Sequence of chain A:
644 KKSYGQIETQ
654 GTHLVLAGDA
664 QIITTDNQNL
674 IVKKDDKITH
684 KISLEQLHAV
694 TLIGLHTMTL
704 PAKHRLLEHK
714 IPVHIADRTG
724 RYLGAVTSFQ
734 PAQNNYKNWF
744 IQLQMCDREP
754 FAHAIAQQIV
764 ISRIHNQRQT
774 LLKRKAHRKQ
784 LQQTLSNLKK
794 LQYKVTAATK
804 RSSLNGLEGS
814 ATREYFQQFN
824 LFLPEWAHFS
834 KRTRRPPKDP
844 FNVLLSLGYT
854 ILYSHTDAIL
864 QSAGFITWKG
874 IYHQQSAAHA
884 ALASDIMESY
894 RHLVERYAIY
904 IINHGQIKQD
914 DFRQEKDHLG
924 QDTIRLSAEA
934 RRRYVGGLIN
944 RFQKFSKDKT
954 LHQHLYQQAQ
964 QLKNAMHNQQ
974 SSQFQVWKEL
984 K

Contacts between the two chains:
Residue G654 in chain A is in contact with residue M4 in chain B (closest heavy-atom distance 3.9 Å).
Residue L657 in chain A contacts residue L99 in chain B (closest heavy-atom distance 4.2 Å).
Residue L657 in chain A contacts residue I97 in chain B (closest heavy-atom distance 3.8 Å).
Residue V658 in chain A is in contact with residue L99 in chain B (closest heavy-atom distance 3.3 Å).
Residue I942 in chain A is in contact with residue V98 in chain B (closest heavy-atom distance 3.6 Å).
Residue T655 in chain A is in contact with residue A96 in chain B (closest heavy-atom distance 3.6 Å).
Residue G939 in chain A is in contact with residue V98 in chain B (closest heavy-atom distance 4.0 Å).
Residue T655 in chain A is in contact with residue I97 in chain B (closest heavy-atom distance 4.1 Å).
Residue Q653 in chain A contacts residue M4 in chain B (closest heavy-atom distance 3.5 Å).
Residue V938 in chain A contacts residue V98 in chain B (closest heavy-atom distance 3.8 Å).
Residue H656 in chain A interacts with residue A96 in chain B (closest heavy-atom distance 3.6 Å).
Residue G648 in chain A is in contact with residue P94 in chain B (closest heavy-atom distance 3.3 Å).
Residue E688 in chain A is in contact with residue K43 in chain B (closest heavy-atom distance 3.0 Å).
Residue Y647 in chain A interacts with residue A96 in chain B (closest heavy-atom distance 3.6 Å).
Residue V658 in chain A contacts residue V98 in chain B (closest heavy-atom distance 4.0 Å).
Residue K644 in chain A contacts residue I97 in chain B (closest heavy-atom distance 4.2 Å).
Residue I650 in chain A interacts with residue P94 in chain B (closest heavy-atom distance 3.6 Å).
Residue I650 in chain A contacts residue A95 in chain B (closest heavy-atom distance 4.0 Å).
Residue E688 in chain A contacts residue R47 in chain B (closest heavy-atom distance 2.3 Å).
Residue S646 in chain A contacts residue A96 in chain B (closest heavy-atom distance 4.0 Å).
Residue G648 in chain A interacts with residue A95 in chain B (closest heavy-atom distance 2.6 Å).
Residue S646 in chain A interacts with residue P94 in chain B (closest heavy-atom distance 3.5 Å).
Residue H656 in chain A interacts with residue I97 in chain B (closest heavy-atom distance 3.8 Å).
Residue E688 in chain A contacts residue M4 in chain B (closest heavy-atom distance 3.3 Å).
Residue Q689 in chain A contacts residue S41 in chain B (closest heavy-atom distance 3.5 Å).
Residue Q671 in chain A interacts with residue K28 in chain B (closest heavy-atom distance 4.0 Å).
Residue I650 in chain A contacts residue K76 in chain B (closest heavy-atom distance 3.9 Å).
Residue V675 in chain A interacts with residue L99 in chain B (closest heavy-atom distance 3.7 Å).
Residue I685 in chain A is in contact with residue I97 in chain B (closest heavy-atom distance 4.2 Å).
Residue K645 in chain A interacts with residue A96 in chain B (closest heavy-atom distance 4.1 Å).
Residue Q649 in chain A contacts residue A95 in chain B (closest heavy-atom distance 3.2 Å).
Residue H712 in chain A is in contact with residue R47 in chain B (closest heavy-atom distance 3.8 Å).
Residue V658 in chain A interacts with residue I97 in chain B (closest heavy-atom distance 2.9 Å).
Residue I650 in chain A is in contact with residue L93 in chain B (closest heavy-atom distance 3.5 Å).
Residue R935 in chain A is in contact with residue V98 in chain B (closest heavy-atom distance 4.0 Å).
Residue R935 in chain A contacts residue L99 in chain B (closest heavy-atom distance 4.0 Å).
Residue Q653 in chain A is in contact with residue K43 in chain B (closest heavy-atom distance 4.2 Å).
Residue E688 in chain A is in contact with residue S41 in chain B (closest heavy-atom distance 3.5 Å).
Residue Q671 in chain A interacts with residue Y29 in chain B (closest heavy-atom distance 3.7 Å).
Residue K645 in chain A contacts residue V98 in chain B (closest heavy-atom distance 3.7 Å).
Residue G648 in chain A interacts with residue L93 in chain B (closest heavy-atom distance 3.4 Å).
Residue L690 in chain A contacts residue K43 in chain B (closest heavy-atom distance 3.5 Å).
Residue Q649 in chain A contacts residue L93 in chain B (closest heavy-atom distance 3.8 Å).
Residue S686 in chain A contacts residue Y29 in chain B (closest heavy-atom distance 3.8 Å).
Residue H683 in chain A is in contact with residue I97 in chain B (closest heavy-atom distance 3.3 Å).
Residue Q689 in chain A interacts with residue M4 in chain B (closest heavy-atom distance 3.8 Å).
Residue G661 in chain A is in contact with residue L99 in chain B (closest heavy-atom distance 3.8 Å).
Residue Y647 in chain A interacts with residue V98 in chain B (closest heavy-atom distance 3.6 Å).
Residue T655 in chain A interacts with residue P94 in chain B (closest heavy-atom distance 3.3 Å).
Residue N672 in chain A is in contact with residue K28 in chain B (closest heavy-atom distance 3.3 Å).
Residue Q664 in chain A interacts with residue L99 in chain B (closest heavy-atom distance 4.0 Å).
Residue T655 in chain A contacts residue A95 in chain B (closest heavy-atom distance 3.0 Å).
Residue T682 in chain A interacts with residue L99 in chain B (closest heavy-atom distance 3.6 Å).
Residue L659 in chain A contacts residue L99 in chain B (closest heavy-atom distance 4.2 Å).
Residue K644 in chain A is in contact with residue L99 in chain B (closest heavy-atom distance 3.8 Å).
Residue I942 in chain A is in contact with residue A96 in chain B (closest heavy-atom distance 4.1 Å).
Residue H656 in chain A interacts with residue A95 in chain B (closest heavy-atom distance 3.1 Å).
Residue E688 in chain A is in contact with residue F42 in chain B (closest heavy-atom distance 3.8 Å).
Residue A660 in chain A contacts residue L99 in chain B (closest heavy-atom distance 4.2 Å).
Residue T652 in chain A is in contact with residue M4 in chain B (closest heavy-atom distance 3.8 Å).

These two protein chains interact to form a complex.

Sequence of chain B:
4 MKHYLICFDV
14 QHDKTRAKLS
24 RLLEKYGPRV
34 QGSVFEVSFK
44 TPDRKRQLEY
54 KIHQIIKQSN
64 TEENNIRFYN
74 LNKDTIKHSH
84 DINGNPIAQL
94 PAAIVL